Sequence of protein 1:
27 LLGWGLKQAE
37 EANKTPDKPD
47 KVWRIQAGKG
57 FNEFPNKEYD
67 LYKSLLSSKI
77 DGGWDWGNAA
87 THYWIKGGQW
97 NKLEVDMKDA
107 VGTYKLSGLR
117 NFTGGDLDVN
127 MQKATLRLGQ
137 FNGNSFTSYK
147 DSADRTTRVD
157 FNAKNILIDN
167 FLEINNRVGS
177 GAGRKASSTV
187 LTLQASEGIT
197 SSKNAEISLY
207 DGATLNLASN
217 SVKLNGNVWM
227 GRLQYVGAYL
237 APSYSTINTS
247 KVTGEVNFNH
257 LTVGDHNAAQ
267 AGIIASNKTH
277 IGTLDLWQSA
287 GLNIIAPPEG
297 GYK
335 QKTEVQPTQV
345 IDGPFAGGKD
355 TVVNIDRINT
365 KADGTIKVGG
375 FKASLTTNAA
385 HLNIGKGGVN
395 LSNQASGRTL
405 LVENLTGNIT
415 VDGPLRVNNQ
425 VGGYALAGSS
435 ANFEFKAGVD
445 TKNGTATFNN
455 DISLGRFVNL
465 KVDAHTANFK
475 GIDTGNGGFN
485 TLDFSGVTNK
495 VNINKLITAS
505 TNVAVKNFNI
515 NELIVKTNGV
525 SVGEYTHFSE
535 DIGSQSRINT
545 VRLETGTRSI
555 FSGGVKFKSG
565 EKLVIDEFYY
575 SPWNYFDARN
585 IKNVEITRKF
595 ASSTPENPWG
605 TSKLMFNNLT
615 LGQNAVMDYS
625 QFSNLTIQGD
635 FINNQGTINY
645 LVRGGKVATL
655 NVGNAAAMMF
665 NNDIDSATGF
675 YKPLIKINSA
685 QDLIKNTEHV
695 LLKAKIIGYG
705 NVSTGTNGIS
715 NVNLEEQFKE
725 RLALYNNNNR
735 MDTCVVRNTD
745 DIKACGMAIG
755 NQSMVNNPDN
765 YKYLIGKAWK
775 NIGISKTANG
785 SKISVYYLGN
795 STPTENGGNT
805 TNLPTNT

Interface contacts:
Residue G233 in protein 2 interacts with residue G233 in protein 1 (closest heavy-atom distance 3.8 Å).
Residue Y235 in protein 2 is in contact with residue V232 in protein 1 (closest heavy-atom distance 4.8 Å).
Residue V232 in protein 2 interacts with residue G233 in protein 1 (closest heavy-atom distance 3.5 Å).
Residue V232 in protein 2 interacts with residue Y235 in protein 1 (closest heavy-atom distance 4.4 Å).
Residue V232 in protein 2 is in contact with residue V232 in protein 1 (closest heavy-atom distance 4.7 Å).
Residue G233 in protein 2 is in contact with residue V232 in protein 1 (closest heavy-atom distance 3.4 Å).
Residue Y235 in protein 2 contacts residue Y235 in protein 1 (closest heavy-atom distance 2.9 Å).

Sequence of protein 2:
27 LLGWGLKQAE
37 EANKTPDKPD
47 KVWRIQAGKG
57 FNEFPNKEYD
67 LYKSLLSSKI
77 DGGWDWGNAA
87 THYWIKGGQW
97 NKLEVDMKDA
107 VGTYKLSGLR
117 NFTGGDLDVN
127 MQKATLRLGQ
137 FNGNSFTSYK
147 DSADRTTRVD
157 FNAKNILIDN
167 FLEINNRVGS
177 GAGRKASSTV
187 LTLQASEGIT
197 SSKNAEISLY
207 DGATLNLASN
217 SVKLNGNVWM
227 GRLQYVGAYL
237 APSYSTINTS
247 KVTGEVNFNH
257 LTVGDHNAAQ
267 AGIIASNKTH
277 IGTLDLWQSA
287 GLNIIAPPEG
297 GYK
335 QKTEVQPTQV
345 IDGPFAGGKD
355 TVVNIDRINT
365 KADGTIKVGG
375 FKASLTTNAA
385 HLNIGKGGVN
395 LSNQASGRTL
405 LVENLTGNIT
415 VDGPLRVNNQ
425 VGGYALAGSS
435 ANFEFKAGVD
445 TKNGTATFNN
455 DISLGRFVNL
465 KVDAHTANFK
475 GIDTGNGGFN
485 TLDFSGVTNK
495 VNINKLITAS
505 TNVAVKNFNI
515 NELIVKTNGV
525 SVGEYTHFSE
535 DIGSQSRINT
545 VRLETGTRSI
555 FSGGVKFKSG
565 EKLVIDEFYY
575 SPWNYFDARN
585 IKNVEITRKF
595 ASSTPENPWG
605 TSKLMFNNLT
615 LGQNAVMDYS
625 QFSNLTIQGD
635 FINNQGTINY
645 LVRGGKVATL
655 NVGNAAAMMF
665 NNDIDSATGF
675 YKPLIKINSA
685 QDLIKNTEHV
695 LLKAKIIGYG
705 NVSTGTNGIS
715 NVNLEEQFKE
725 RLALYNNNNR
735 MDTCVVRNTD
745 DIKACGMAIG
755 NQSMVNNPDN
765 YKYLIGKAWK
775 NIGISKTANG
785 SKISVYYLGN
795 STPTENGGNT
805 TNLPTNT

The following describes two proteins that form a bound complex.